Residue-level contacts at the interface:
Residue N301 in protein 2 interacts with residue C23 in protein 1 (closest heavy-atom distance 2.8 Å).
Residue F98 in protein 2 interacts with residue G22 in protein 1 (closest heavy-atom distance 3.6 Å).
Residue Y300 in protein 2 is in contact with residue C23 in protein 1 (closest heavy-atom distance 3.8 Å).
Residue I144 in protein 2 contacts residue L56 in protein 1 (closest heavy-atom distance 3.9 Å).
Residue T309 in protein 2 is in contact with residue P55 in protein 1 (closest heavy-atom distance 3.7 Å).
Residue T206 in protein 2 interacts with residue N43 in protein 1 (closest heavy-atom distance 2.9 Å).
Residue I218 in protein 2 interacts with residue Y39 in protein 1 (closest heavy-atom distance 3.5 Å).
Residue S298 in protein 2 contacts residue C23 in protein 1 (closest heavy-atom distance 3.6 Å).
Residue C299 in protein 2 is in contact with residue C23 in protein 1 (closest heavy-atom distance 3.5 Å).
Residue C210 in protein 2 contacts residue S41 in protein 1 (closest heavy-atom distance 3.6 Å).
Residue P71 in protein 2 contacts residue W127 in protein 1 (closest heavy-atom distance 3.5 Å).
Residue G69 in protein 2 contacts residue N42 in protein 1 (closest heavy-atom distance 2.8 Å).
Residue F98 in protein 2 contacts residue R24 in protein 1 (closest heavy-atom distance 3.6 Å).
Residue D208 in protein 2 is in contact with residue R46 in protein 1 (closest heavy-atom distance 2.8 Å).
Residue R158 in protein 2 contacts residue V51 in protein 1 (closest heavy-atom distance 3.3 Å).
Residue I218 in protein 2 interacts with residue W127 in protein 1 (closest heavy-atom distance 3.7 Å).
Residue P303 in protein 2 is in contact with residue L129 in protein 1 (closest heavy-atom distance 3.8 Å).
Residue Q160 in protein 2 interacts with residue R24 in protein 1 (closest heavy-atom distance 3.9 Å).
Residue P214 in protein 2 is in contact with residue P38 in protein 1 (closest heavy-atom distance 3.8 Å).
Residue T70 in protein 2 interacts with residue N42 in protein 1 (closest heavy-atom distance 3.8 Å).
Residue F98 in protein 2 contacts residue R53 in protein 1 (closest heavy-atom distance 3.1 Å).
Residue S298 in protein 2 is in contact with residue N21 in protein 1 (closest heavy-atom distance 3.2 Å).
Residue D208 in protein 2 interacts with residue N42 in protein 1 (closest heavy-atom distance 3.6 Å).
Residue R204 in protein 2 contacts residue R50 in protein 1 (closest heavy-atom distance 3.9 Å).
Residue D208 in protein 2 contacts residue N43 in protein 1 (closest heavy-atom distance 2.6 Å).
Residue E148 in protein 2 contacts residue L56 in protein 1 (closest heavy-atom distance 3.6 Å).
Residue D208 in protein 2 contacts residue S41 in protein 1 (closest heavy-atom distance 3.8 Å).
Residue R295 in protein 2 contacts residue D58 in protein 1 (closest heavy-atom distance 3.0 Å).
Residue R158 in protein 2 interacts with residue L101 in protein 1 (closest heavy-atom distance 3.8 Å).
Residue Y105 in protein 2 interacts with residue P44 in protein 1 (closest heavy-atom distance 3.5 Å).
Residue V211 in protein 2 is in contact with residue S40 in protein 1 (closest heavy-atom distance 3.3 Å).
Residue N301 in protein 2 interacts with residue A25 in protein 1 (closest heavy-atom distance 3.3 Å).
Residue R295 in protein 2 is in contact with residue D18 in protein 1 (closest heavy-atom distance 3.6 Å).
Residue L209 in protein 2 interacts with residue S41 in protein 1 (closest heavy-atom distance 3.2 Å).
Residue L225 in protein 2 contacts residue W127 in protein 1 (closest heavy-atom distance 3.5 Å).
Residue L209 in protein 2 interacts with residue N42 in protein 1 (closest heavy-atom distance 3.1 Å).
Residue Y300 in protein 2 contacts residue R24 in protein 1 (closest heavy-atom distance 3.7 Å).
Residue P214 in protein 2 interacts with residue Y39 in protein 1 (closest heavy-atom distance 3.7 Å).
Residue P71 in protein 2 contacts residue N42 in protein 1 (closest heavy-atom distance 3.9 Å).
Residue R295 in protein 2 contacts residue Y60 in protein 1 (closest heavy-atom distance 3.3 Å).
Residue N222 in protein 2 interacts with residue W127 in protein 1 (closest heavy-atom distance 3.0 Å).
Residue P71 in protein 2 contacts residue V28 in protein 1 (closest heavy-atom distance 3.7 Å).
Residue T206 in protein 2 interacts with residue P105 in protein 1 (closest heavy-atom distance 3.6 Å).
Residue K207 in protein 2 interacts with residue N43 in protein 1 (closest heavy-atom distance 3.3 Å).
Residue C210 in protein 2 contacts residue S40 in protein 1 (closest heavy-atom distance 3.4 Å).
Residue Y105 in protein 2 is in contact with residue N42 in protein 1 (closest heavy-atom distance 2.8 Å).
Residue V211 in protein 2 contacts residue Y39 in protein 1 (closest heavy-atom distance 3.5 Å).
Residue R295 in protein 2 contacts residue C20 in protein 1 (closest heavy-atom distance 2.9 Å).
Residue C302 in protein 2 is in contact with residue C23 in protein 1 (closest heavy-atom distance 3.2 Å).
Residue T317 in protein 2 interacts with residue L56 in protein 1 (closest heavy-atom distance 3.8 Å).
Residue I297 in protein 2 is in contact with residue Y60 in protein 1 (closest heavy-atom distance 3.3 Å).
Residue Y300 in protein 2 contacts residue V28 in protein 1 (closest heavy-atom distance 2.9 Å).
Residue R158 in protein 2 contacts residue R50 in protein 1 (closest heavy-atom distance 3.2 Å).
Residue T294 in protein 2 is in contact with residue D58 in protein 1 (closest heavy-atom distance 3.5 Å).
Residue I297 in protein 2 contacts residue N21 in protein 1 (closest heavy-atom distance 3.6 Å).
Residue L296 in protein 2 interacts with residue N21 in protein 1 (closest heavy-atom distance 3.8 Å).
Residue P303 in protein 2 contacts residue V130 in protein 1 (closest heavy-atom distance 3.9 Å).
Residue P214 in protein 2 contacts residue S40 in protein 1 (closest heavy-atom distance 3.8 Å).
Residue Y300 in protein 2 interacts with residue P44 in protein 1 (closest heavy-atom distance 3.4 Å).
Residue R295 in protein 2 interacts with residue A17 in protein 1 (closest heavy-atom distance 3.0 Å).

These two protein chains interact to form a complex.

Sequence of protein 2:
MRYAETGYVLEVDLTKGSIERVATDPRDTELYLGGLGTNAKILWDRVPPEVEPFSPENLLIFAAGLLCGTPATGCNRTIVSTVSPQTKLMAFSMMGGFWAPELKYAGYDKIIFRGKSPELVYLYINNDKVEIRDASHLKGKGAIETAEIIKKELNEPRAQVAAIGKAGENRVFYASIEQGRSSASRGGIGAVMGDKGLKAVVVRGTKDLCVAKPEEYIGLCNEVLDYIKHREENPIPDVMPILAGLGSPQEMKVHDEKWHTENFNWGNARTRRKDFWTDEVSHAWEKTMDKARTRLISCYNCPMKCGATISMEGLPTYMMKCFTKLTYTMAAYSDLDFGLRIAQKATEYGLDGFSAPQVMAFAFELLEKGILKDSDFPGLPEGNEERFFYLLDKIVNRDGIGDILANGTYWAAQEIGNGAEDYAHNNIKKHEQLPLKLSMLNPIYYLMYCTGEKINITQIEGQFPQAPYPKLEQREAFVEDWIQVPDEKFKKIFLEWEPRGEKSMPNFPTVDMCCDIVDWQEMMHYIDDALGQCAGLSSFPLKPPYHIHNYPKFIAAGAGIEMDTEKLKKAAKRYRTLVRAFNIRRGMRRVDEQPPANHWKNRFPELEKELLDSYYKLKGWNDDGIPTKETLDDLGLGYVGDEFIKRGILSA

Sequence of protein 1:
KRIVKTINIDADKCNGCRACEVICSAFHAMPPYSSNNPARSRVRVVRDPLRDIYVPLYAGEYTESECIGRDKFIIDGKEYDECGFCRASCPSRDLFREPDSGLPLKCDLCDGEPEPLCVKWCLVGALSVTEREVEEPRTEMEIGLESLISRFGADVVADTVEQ